Sequence of chain B:
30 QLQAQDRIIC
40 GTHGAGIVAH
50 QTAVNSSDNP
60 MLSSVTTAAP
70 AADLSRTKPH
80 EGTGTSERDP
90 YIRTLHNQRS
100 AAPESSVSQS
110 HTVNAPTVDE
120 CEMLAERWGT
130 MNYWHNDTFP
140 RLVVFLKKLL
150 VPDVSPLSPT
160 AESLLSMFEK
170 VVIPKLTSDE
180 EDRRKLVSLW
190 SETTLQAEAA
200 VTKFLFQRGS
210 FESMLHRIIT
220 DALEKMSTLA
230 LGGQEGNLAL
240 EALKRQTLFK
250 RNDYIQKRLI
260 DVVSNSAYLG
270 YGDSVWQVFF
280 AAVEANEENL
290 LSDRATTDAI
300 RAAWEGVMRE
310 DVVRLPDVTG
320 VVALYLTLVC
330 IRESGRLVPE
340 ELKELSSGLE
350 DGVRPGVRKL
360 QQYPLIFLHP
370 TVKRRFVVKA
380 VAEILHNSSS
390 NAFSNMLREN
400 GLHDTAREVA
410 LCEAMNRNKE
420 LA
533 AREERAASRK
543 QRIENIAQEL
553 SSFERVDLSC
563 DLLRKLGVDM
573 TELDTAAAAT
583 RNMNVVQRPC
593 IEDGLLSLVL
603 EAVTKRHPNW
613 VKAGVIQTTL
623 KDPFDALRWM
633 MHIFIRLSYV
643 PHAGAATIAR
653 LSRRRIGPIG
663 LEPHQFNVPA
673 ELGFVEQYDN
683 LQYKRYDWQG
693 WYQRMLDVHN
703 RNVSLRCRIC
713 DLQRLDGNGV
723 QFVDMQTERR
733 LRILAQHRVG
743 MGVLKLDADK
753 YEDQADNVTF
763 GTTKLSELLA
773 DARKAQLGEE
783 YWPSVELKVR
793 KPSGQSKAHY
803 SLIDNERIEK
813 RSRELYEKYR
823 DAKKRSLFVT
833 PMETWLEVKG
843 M

Residue-level contacts at the interface:
Residue Q891 in chain A interacts with residue D310 in chain B (closest heavy-atom distance 3.0 Å).
Residue I1067 in chain A interacts with residue P660 in chain B (closest heavy-atom distance 3.3 Å).
Residue I928 in chain A contacts residue R357 in chain B (closest heavy-atom distance 2.9 Å).
Residue M635 in chain A is in contact with residue R373 in chain B (closest heavy-atom distance 2.9 Å).
Residue A1083 in chain A contacts residue D758 in chain B (closest heavy-atom distance 3.2 Å).
Residue M635 in chain A interacts with residue R374 in chain B (closest heavy-atom distance 3.2 Å).
Residue M285 in chain A is in contact with residue R36 in chain B (closest heavy-atom distance 3.1 Å).
Residue Y513 in chain A contacts residue Q32 in chain B (closest heavy-atom distance 3.1 Å).
Residue W863 in chain A is in contact with residue S107 in chain B (closest heavy-atom distance 2.9 Å).
Residue M285 in chain A interacts with residue Q32 in chain B (closest heavy-atom distance 3.0 Å).
Residue Q855 in chain A contacts residue Q30 in chain B (closest heavy-atom distance 3.2 Å).
Residue R879 in chain A interacts with residue H110 in chain B (closest heavy-atom distance 3.0 Å).
Residue L1075 in chain A contacts residue Y753 in chain B (closest heavy-atom distance 3.2 Å).
Residue A894 in chain A contacts residue V312 in chain B (closest heavy-atom distance 3.2 Å).
Residue N437 in chain A contacts residue R75 in chain B (closest heavy-atom distance 2.9 Å).
Residue E1093 in chain A is in contact with residue K752 in chain B (closest heavy-atom distance 2.9 Å).
Residue F885 in chain A is in contact with residue R353 in chain B (closest heavy-atom distance 3.3 Å).
Residue S864 in chain A contacts residue S105 in chain B (closest heavy-atom distance 3.0 Å).
Residue Q891 in chain A contacts residue E309 in chain B (closest heavy-atom distance 3.3 Å).
Residue R641 in chain A contacts residue F555 in chain B (closest heavy-atom distance 3.2 Å).
Residue F250 in chain A interacts with residue L73 in chain B (closest heavy-atom distance 3.1 Å).
Residue Q940 in chain A is in contact with residue S105 in chain B (closest heavy-atom distance 2.7 Å).
Residue R892 in chain A interacts with residue V312 in chain B (closest heavy-atom distance 2.9 Å).
Residue Q1061 in chain A is in contact with residue Y680 in chain B (closest heavy-atom distance 3.2 Å).
Residue M512 in chain A is in contact with residue Q32 in chain B (closest heavy-atom distance 3.1 Å).
Residue T749 in chain A interacts with residue S157 in chain B (closest heavy-atom distance 3.0 Å).
Residue R881 in chain A contacts residue H110 in chain B (closest heavy-atom distance 3.0 Å).
Residue E265 in chain A contacts residue Y90 in chain B (closest heavy-atom distance 2.9 Å).
Residue S887 in chain A interacts with residue E283 in chain B (closest heavy-atom distance 2.6 Å).
Residue R1077 in chain A is in contact with residue D758 in chain B (closest heavy-atom distance 2.9 Å).
Residue Y513 in chain A interacts with residue L31 in chain B (closest heavy-atom distance 3.3 Å).
Residue N785 in chain A is in contact with residue S154 in chain B (closest heavy-atom distance 2.3 Å).
Residue E436 in chain A contacts residue T76 in chain B (closest heavy-atom distance 3.3 Å).
Residue N785 in chain A contacts residue P155 in chain B (closest heavy-atom distance 3.1 Å).
Residue K264 in chain A is in contact with residue T65 in chain B (closest heavy-atom distance 2.5 Å).
Residue D1065 in chain A contacts residue G659 in chain B (closest heavy-atom distance 3.2 Å).
Residue S888 in chain A is in contact with residue W303 in chain B (closest heavy-atom distance 2.8 Å).
Residue Y283 in chain A is in contact with residue Q32 in chain B (closest heavy-atom distance 3.2 Å).
Residue G859 in chain A contacts residue S104 in chain B (closest heavy-atom distance 3.0 Å).
Residue H470 in chain A interacts with residue H95 in chain B (closest heavy-atom distance 3.0 Å).
Residue G472 in chain A is in contact with residue T93 in chain B (closest heavy-atom distance 2.9 Å).
Residue L272 in chain A contacts residue A52 in chain B (closest heavy-atom distance 3.1 Å).
Residue S1084 in chain A is in contact with residue E754 in chain B (closest heavy-atom distance 3.0 Å).
Residue Q273 in chain A is in contact with residue A48 in chain B (closest heavy-atom distance 3.1 Å).
Residue G926 in chain A contacts residue L359 in chain B (closest heavy-atom distance 2.8 Å).
Residue N558 in chain A interacts with residue A114 in chain B (closest heavy-atom distance 3.1 Å).
Residue H470 in chain A is in contact with residue R92 in chain B (closest heavy-atom distance 3.1 Å).
Residue R262 in chain A is in contact with residue P69 in chain B (closest heavy-atom distance 3.0 Å).
Residue E634 in chain A interacts with residue T370 in chain B (closest heavy-atom distance 2.3 Å).
Residue V473 in chain A contacts residue T93 in chain B (closest heavy-atom distance 3.1 Å).
Residue F885 in chain A interacts with residue Q276 in chain B (closest heavy-atom distance 3.0 Å).
Residue Q898 in chain A interacts with residue G269 in chain B (closest heavy-atom distance 2.6 Å).
Residue R511 in chain A is in contact with residue A44 in chain B (closest heavy-atom distance 2.6 Å).
Residue Q461 in chain A is in contact with residue N96 in chain B (closest heavy-atom distance 2.9 Å).
Residue D925 in chain A is in contact with residue K358 in chain B (closest heavy-atom distance 3.1 Å).
Residue T468 in chain A interacts with residue N96 in chain B (closest heavy-atom distance 3.0 Å).
Residue E517 in chain A contacts residue Q32 in chain B (closest heavy-atom distance 3.3 Å).
Residue H1086 in chain A contacts residue K752 in chain B (closest heavy-atom distance 3.1 Å).
Residue G896 in chain A is in contact with residue D272 in chain B (closest heavy-atom distance 2.9 Å).
Residue H470 in chain A interacts with residue N96 in chain B (closest heavy-atom distance 3.1 Å).

The following describes two proteins that form a bound complex.

Sequence of chain A:
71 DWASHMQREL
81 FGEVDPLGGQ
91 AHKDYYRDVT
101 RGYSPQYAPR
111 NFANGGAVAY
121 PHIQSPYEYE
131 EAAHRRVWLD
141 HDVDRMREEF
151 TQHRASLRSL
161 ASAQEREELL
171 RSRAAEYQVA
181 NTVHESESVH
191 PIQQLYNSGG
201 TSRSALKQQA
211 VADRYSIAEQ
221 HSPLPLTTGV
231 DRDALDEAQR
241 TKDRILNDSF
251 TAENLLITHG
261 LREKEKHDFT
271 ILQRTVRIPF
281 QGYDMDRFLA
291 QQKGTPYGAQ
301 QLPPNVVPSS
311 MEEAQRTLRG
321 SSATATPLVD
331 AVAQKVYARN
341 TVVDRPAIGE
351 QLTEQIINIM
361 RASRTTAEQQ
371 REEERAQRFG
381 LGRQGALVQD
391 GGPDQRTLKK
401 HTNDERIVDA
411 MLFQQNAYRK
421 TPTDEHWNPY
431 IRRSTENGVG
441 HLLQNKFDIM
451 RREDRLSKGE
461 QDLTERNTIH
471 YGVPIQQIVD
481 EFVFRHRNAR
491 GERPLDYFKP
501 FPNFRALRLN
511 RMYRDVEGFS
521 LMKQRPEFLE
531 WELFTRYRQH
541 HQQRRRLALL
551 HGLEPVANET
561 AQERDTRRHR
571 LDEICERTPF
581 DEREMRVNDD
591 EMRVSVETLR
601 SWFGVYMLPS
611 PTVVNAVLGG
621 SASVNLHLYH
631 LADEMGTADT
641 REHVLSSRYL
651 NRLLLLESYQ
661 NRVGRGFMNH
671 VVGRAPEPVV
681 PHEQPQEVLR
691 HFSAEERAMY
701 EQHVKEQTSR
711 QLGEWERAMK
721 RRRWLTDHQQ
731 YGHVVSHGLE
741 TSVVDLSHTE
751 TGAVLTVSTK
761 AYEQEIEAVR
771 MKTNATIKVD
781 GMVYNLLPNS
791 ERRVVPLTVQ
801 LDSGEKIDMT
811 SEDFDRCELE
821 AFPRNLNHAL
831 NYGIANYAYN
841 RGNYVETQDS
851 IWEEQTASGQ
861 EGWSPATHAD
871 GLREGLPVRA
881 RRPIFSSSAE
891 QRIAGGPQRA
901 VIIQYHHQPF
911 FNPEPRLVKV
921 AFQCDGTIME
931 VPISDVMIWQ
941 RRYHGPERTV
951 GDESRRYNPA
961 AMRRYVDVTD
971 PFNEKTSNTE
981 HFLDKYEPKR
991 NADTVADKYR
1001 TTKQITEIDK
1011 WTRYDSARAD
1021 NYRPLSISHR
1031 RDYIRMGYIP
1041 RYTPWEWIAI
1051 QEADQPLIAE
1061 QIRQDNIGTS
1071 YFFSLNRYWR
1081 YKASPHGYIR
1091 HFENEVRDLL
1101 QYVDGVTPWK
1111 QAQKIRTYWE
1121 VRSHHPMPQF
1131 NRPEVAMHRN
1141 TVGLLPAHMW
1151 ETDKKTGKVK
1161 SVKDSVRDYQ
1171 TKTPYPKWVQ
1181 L